This data describes a binding interaction between two proteins.

Interface contacts:
Residue R74 in protein 1 is in contact with residue T79 in protein 2 (closest heavy-atom distance 3.3 Å).
Residue Q66 in protein 1 interacts with residue D97 in protein 2 (closest heavy-atom distance 2.9 Å).
Residue D48 in protein 1 is in contact with residue R74 in protein 2 (closest heavy-atom distance 3.2 Å).
Residue T81 in protein 1 is in contact with residue R74 in protein 2 (closest heavy-atom distance 3.3 Å).
Residue Q72 in protein 1 contacts residue E85 in protein 2 (closest heavy-atom distance 3.1 Å).
Residue A62 in protein 1 interacts with residue I27 in protein 2 (closest heavy-atom distance 3.5 Å).
Residue R74 in protein 1 interacts with residue E80 in protein 2 (closest heavy-atom distance 2.5 Å).
Residue T79 in protein 1 interacts with residue R74 in protein 2 (closest heavy-atom distance 3.2 Å).
Residue S71 in protein 1 is in contact with residue E85 in protein 2 (closest heavy-atom distance 3.4 Å).
Residue L77 in protein 1 contacts residue A76 in protein 2 (closest heavy-atom distance 3.1 Å).
Residue V69 in protein 1 interacts with residue K41 in protein 2 (closest heavy-atom distance 3.4 Å).
Residue M47 in protein 1 is in contact with residue V69 in protein 2 (closest heavy-atom distance 3.3 Å).
Residue C31 in protein 1 contacts residue G63 in protein 2 (closest heavy-atom distance 3.2 Å).
Residue K24 in protein 1 interacts with residue E58 in protein 2 (closest heavy-atom distance 3.0 Å).
Residue K41 in protein 1 contacts residue V69 in protein 2 (closest heavy-atom distance 3.4 Å).
Residue L39 in protein 1 contacts residue I68 in protein 2 (closest heavy-atom distance 2.8 Å).
Residue L39 in protein 1 is in contact with residue T67 in protein 2 (closest heavy-atom distance 3.3 Å).
Residue E80 in protein 1 contacts residue R74 in protein 2 (closest heavy-atom distance 3.3 Å).
Residue A70 in protein 1 is in contact with residue T43 in protein 2 (closest heavy-atom distance 3.0 Å).
Residue T81 in protein 1 interacts with residue Q72 in protein 2 (closest heavy-atom distance 3.3 Å).
Residue W75 in protein 1 interacts with residue L77 in protein 2 (closest heavy-atom distance 3.5 Å).
Residue M47 in protein 1 contacts residue S71 in protein 2 (closest heavy-atom distance 3.3 Å).
Residue T81 in protein 1 interacts with residue Q73 in protein 2 (closest heavy-atom distance 2.9 Å).
Residue I40 in protein 1 is in contact with residue I68 in protein 2 (closest heavy-atom distance 3.5 Å).
Residue K24 in protein 1 is in contact with residue A62 in protein 2 (closest heavy-atom distance 3.5 Å).
Residue T79 in protein 1 is in contact with residue W75 in protein 2 (closest heavy-atom distance 2.9 Å).
Residue A70 in protein 1 contacts residue H42 in protein 2 (closest heavy-atom distance 3.3 Å).
Residue K41 in protein 1 contacts residue I68 in protein 2 (closest heavy-atom distance 2.9 Å).
Residue R95 in protein 1 contacts residue M96 in protein 2 (closest heavy-atom distance 3.0 Å).
Residue D97 in protein 1 is in contact with residue Q66 in protein 2 (closest heavy-atom distance 2.8 Å).
Residue M78 in protein 1 is in contact with residue W75 in protein 2 (closest heavy-atom distance 3.4 Å).
Residue Q66 in protein 1 is in contact with residue M96 in protein 2 (closest heavy-atom distance 3.4 Å).
Residue L92 in protein 1 is in contact with residue I68 in protein 2 (closest heavy-atom distance 3.2 Å).
Residue I68 in protein 1 contacts residue L39 in protein 2 (closest heavy-atom distance 2.9 Å).
Residue A62 in protein 1 contacts residue P28 in protein 2 (closest heavy-atom distance 3.4 Å).
Residue D46 in protein 1 contacts residue R74 in protein 2 (closest heavy-atom distance 2.6 Å).
Residue L39 in protein 1 contacts residue Q66 in protein 2 (closest heavy-atom distance 3.1 Å).
Residue K41 in protein 1 is in contact with residue A70 in protein 2 (closest heavy-atom distance 2.9 Å).
Residue Q66 in protein 1 is in contact with residue G38 in protein 2 (closest heavy-atom distance 3.4 Å).
Residue Q72 in protein 1 interacts with residue T81 in protein 2 (closest heavy-atom distance 3.4 Å).
Residue I68 in protein 1 interacts with residue L92 in protein 2 (closest heavy-atom distance 3.3 Å).
Residue H42 in protein 1 interacts with residue A70 in protein 2 (closest heavy-atom distance 3.4 Å).
Residue Q73 in protein 1 is in contact with residue T81 in protein 2 (closest heavy-atom distance 2.8 Å).
Residue I68 in protein 1 contacts residue I40 in protein 2 (closest heavy-atom distance 3.5 Å).
Residue T43 in protein 1 contacts residue A70 in protein 2 (closest heavy-atom distance 3.0 Å).
Residue A65 in protein 1 contacts residue P37 in protein 2 (closest heavy-atom distance 3.3 Å).
Residue V69 in protein 1 is in contact with residue T43 in protein 2 (closest heavy-atom distance 3.5 Å).
Residue E85 in protein 1 interacts with residue S71 in protein 2 (closest heavy-atom distance 3.4 Å).
Residue A70 in protein 1 contacts residue K41 in protein 2 (closest heavy-atom distance 3.0 Å).
Residue W75 in protein 1 interacts with residue T79 in protein 2 (closest heavy-atom distance 3.0 Å).
Residue L77 in protein 1 interacts with residue L77 in protein 2 (closest heavy-atom distance 2.8 Å).
Residue R74 in protein 1 is in contact with residue T81 in protein 2 (closest heavy-atom distance 3.3 Å).
Residue I68 in protein 1 is in contact with residue K41 in protein 2 (closest heavy-atom distance 2.9 Å).
Residue T67 in protein 1 contacts residue L39 in protein 2 (closest heavy-atom distance 3.3 Å).
Residue Q66 in protein 1 is in contact with residue L39 in protein 2 (closest heavy-atom distance 3.1 Å).
Residue G38 in protein 1 is in contact with residue Q66 in protein 2 (closest heavy-atom distance 3.4 Å).
Residue R95 in protein 1 is in contact with residue R95 in protein 2 (closest heavy-atom distance 3.3 Å).
Residue A76 in protein 1 contacts residue L77 in protein 2 (closest heavy-atom distance 3.3 Å).
Residue W75 in protein 1 interacts with residue R95 in protein 2 (closest heavy-atom distance 3.5 Å).
Residue P28 in protein 1 interacts with residue A62 in protein 2 (closest heavy-atom distance 3.3 Å).

Sequence of protein 2:
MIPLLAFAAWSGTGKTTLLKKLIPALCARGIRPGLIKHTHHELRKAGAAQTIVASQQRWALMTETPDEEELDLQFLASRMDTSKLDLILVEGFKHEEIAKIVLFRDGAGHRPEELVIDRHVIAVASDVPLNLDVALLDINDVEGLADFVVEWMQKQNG

Sequence of protein 1:
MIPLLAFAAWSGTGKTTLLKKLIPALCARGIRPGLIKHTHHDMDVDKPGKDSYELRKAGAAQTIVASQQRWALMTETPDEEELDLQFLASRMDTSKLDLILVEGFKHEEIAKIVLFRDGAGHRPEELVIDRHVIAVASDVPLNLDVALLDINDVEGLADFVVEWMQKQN